This data describes a binding interaction between two proteins.

Sequence of protein 2:
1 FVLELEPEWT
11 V

Residue-level contacts at the interface:
Residue T80 in protein 1 contacts residue V11 in protein 2 (closest heavy-atom distance 3.7 Å).
Residue T143 in protein 1 is in contact with residue V11 in protein 2 (closest heavy-atom distance 2.7 Å).
Residue K66 in protein 1 contacts residue L3 in protein 2 (closest heavy-atom distance 3.7 Å).
Residue T163 in protein 1 contacts residue F1 in protein 2 (closest heavy-atom distance 3.5 Å).
Residue M45 in protein 1 is in contact with residue V2 in protein 2 (closest heavy-atom distance 3.6 Å).
Residue Y171 in protein 1 is in contact with residue F1 in protein 2 (closest heavy-atom distance 2.7 Å).
Residue H114 in protein 1 interacts with residue L3 in protein 2 (closest heavy-atom distance 4.6 Å).
Residue F9 in protein 1 contacts residue V2 in protein 2 (closest heavy-atom distance 4.7 Å).
Residue T143 in protein 1 interacts with residue T10 in protein 2 (closest heavy-atom distance 4.9 Å).
Residue L81 in protein 1 interacts with residue V11 in protein 2 (closest heavy-atom distance 3.9 Å).
Residue K146 in protein 1 interacts with residue T10 in protein 2 (closest heavy-atom distance 2.8 Å).
Residue V67 in protein 1 contacts residue V2 in protein 2 (closest heavy-atom distance 4.5 Å).
Residue L156 in protein 1 is in contact with residue W9 in protein 2 (closest heavy-atom distance 3.9 Å).
Residue T73 in protein 1 interacts with residue W9 in protein 2 (closest heavy-atom distance 4.0 Å).
Residue W147 in protein 1 interacts with residue E8 in protein 2 (closest heavy-atom distance 4.8 Å).
Residue E63 in protein 1 is in contact with residue V2 in protein 2 (closest heavy-atom distance 2.8 Å).
Residue L156 in protein 1 interacts with residue L3 in protein 2 (closest heavy-atom distance 3.3 Å).
Residue Y99 in protein 1 contacts residue V2 in protein 2 (closest heavy-atom distance 3.4 Å).
Residue H70 in protein 1 interacts with residue L5 in protein 2 (closest heavy-atom distance 3.7 Å).
Residue T73 in protein 1 is in contact with residue L5 in protein 2 (closest heavy-atom distance 3.5 Å).
Residue K66 in protein 1 is in contact with residue E4 in protein 2 (closest heavy-atom distance 3.7 Å).
Residue Y159 in protein 1 contacts residue L3 in protein 2 (closest heavy-atom distance 3.5 Å).
Residue K66 in protein 1 interacts with residue F1 in protein 2 (closest heavy-atom distance 3.3 Å).
Residue H70 in protein 1 contacts residue V2 in protein 2 (closest heavy-atom distance 3.4 Å).
Residue T73 in protein 1 is in contact with residue T10 in protein 2 (closest heavy-atom distance 4.0 Å).
Residue Y159 in protein 1 interacts with residue V2 in protein 2 (closest heavy-atom distance 3.9 Å).
Residue Y116 in protein 1 contacts residue V11 in protein 2 (closest heavy-atom distance 3.6 Å).
Residue Y159 in protein 1 interacts with residue F1 in protein 2 (closest heavy-atom distance 2.7 Å).
Residue Y123 in protein 1 interacts with residue V11 in protein 2 (closest heavy-atom distance 4.2 Å).
Residue Y99 in protein 1 contacts residue L3 in protein 2 (closest heavy-atom distance 3.1 Å).
Residue D77 in protein 1 is in contact with residue V11 in protein 2 (closest heavy-atom distance 2.9 Å).
Residue E63 in protein 1 is in contact with residue F1 in protein 2 (closest heavy-atom distance 3.3 Å).
Residue R97 in protein 1 contacts residue W9 in protein 2 (closest heavy-atom distance 4.7 Å).
Residue F33 in protein 1 contacts residue F1 in protein 2 (closest heavy-atom distance 4.4 Å).
Residue Q155 in protein 1 interacts with residue W9 in protein 2 (closest heavy-atom distance 3.5 Å).
Residue A69 in protein 1 contacts residue L5 in protein 2 (closest heavy-atom distance 4.6 Å).
Residue K66 in protein 1 contacts residue V2 in protein 2 (closest heavy-atom distance 2.8 Å).
Residue V76 in protein 1 interacts with residue T10 in protein 2 (closest heavy-atom distance 3.8 Å).
Residue A150 in protein 1 is in contact with residue W9 in protein 2 (closest heavy-atom distance 4.5 Å).
Residue K146 in protein 1 interacts with residue E8 in protein 2 (closest heavy-atom distance 3.5 Å).
Residue W147 in protein 1 interacts with residue T10 in protein 2 (closest heavy-atom distance 2.9 Å).
Residue Q155 in protein 1 is in contact with residue E6 in protein 2 (closest heavy-atom distance 4.0 Å).
Residue D77 in protein 1 interacts with residue T10 in protein 2 (closest heavy-atom distance 3.3 Å).
Residue M5 in protein 1 contacts residue F1 in protein 2 (closest heavy-atom distance 3.7 Å).
Residue K146 in protein 1 interacts with residue V11 in protein 2 (closest heavy-atom distance 3.5 Å).
Residue Y7 in protein 1 interacts with residue F1 in protein 2 (closest heavy-atom distance 2.8 Å).
Residue V152 in protein 1 interacts with residue W9 in protein 2 (closest heavy-atom distance 3.5 Å).
Residue R97 in protein 1 interacts with residue L5 in protein 2 (closest heavy-atom distance 3.9 Å).
Residue Y7 in protein 1 interacts with residue V2 in protein 2 (closest heavy-atom distance 3.5 Å).
Residue W147 in protein 1 interacts with residue W9 in protein 2 (closest heavy-atom distance 3.5 Å).
Residue W167 in protein 1 is in contact with residue F1 in protein 2 (closest heavy-atom distance 3.3 Å).
Residue H70 in protein 1 is in contact with residue L3 in protein 2 (closest heavy-atom distance 3.3 Å).
Residue Y59 in protein 1 is in contact with residue F1 in protein 2 (closest heavy-atom distance 4.0 Å).
Residue R65 in protein 1 contacts residue E4 in protein 2 (closest heavy-atom distance 2.7 Å).
Residue Y84 in protein 1 contacts residue V11 in protein 2 (closest heavy-atom distance 2.7 Å).
Residue W147 in protein 1 contacts residue V11 in protein 2 (closest heavy-atom distance 3.9 Å).

Sequence of protein 1:
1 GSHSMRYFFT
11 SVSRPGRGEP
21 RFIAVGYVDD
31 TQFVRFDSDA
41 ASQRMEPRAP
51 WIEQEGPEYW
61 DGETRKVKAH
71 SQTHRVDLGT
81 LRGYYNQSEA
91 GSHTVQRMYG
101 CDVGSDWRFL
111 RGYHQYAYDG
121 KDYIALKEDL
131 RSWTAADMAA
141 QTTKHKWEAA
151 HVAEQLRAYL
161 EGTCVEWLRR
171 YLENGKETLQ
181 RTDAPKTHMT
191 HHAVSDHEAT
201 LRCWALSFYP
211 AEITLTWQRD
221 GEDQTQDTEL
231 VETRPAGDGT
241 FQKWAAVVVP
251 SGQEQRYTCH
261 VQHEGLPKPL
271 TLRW